Sequence of the first protein:
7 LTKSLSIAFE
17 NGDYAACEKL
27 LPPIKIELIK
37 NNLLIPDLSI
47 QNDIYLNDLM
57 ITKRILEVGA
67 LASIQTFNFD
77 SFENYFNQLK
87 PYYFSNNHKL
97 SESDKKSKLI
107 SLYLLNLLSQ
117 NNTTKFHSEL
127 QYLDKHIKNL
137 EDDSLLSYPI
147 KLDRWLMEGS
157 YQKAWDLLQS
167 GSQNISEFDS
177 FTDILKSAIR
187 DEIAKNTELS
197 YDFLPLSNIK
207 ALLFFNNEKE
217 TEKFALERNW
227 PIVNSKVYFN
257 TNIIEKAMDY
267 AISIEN

This data describes a binding interaction between two proteins.

Sequence of the second protein:
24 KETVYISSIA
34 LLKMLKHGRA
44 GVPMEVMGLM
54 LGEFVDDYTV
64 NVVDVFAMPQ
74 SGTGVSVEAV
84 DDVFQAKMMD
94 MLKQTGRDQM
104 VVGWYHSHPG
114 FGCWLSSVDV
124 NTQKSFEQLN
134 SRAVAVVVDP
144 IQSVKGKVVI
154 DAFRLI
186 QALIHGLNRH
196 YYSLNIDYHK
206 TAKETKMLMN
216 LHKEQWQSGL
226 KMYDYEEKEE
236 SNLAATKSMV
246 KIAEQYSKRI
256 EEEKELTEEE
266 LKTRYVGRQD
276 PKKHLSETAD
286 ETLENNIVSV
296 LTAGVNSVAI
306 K

Interface contacts:
Residue V295 in the second protein contacts residue I259 in the first protein (closest heavy-atom distance 4.0 Å).
Residue I292 in the second protein contacts residue A263 in the first protein (closest heavy-atom distance 4.0 Å).
Residue G299 in the second protein contacts residue I259 in the first protein (closest heavy-atom distance 4.6 Å).
Residue V295 in the second protein is in contact with residue A263 in the first protein (closest heavy-atom distance 4.5 Å).
Residue I292 in the second protein contacts residue I270 in the first protein (closest heavy-atom distance 3.5 Å).
Residue L296 in the second protein is in contact with residue M264 in the first protein (closest heavy-atom distance 4.4 Å).
Residue G299 in the second protein interacts with residue I260 in the first protein (closest heavy-atom distance 3.4 Å).
Residue L296 in the second protein is in contact with residue A263 in the first protein (closest heavy-atom distance 3.9 Å).
Residue I292 in the second protein contacts residue A267 in the first protein (closest heavy-atom distance 4.7 Å).
Residue I292 in the second protein interacts with residue Y266 in the first protein (closest heavy-atom distance 4.1 Å).
Residue V300 in the second protein interacts with residue I260 in the first protein (closest heavy-atom distance 4.5 Å).
Residue V303 in the second protein contacts residue I260 in the first protein (closest heavy-atom distance 3.8 Å).
Residue L296 in the second protein interacts with residue I260 in the first protein (closest heavy-atom distance 3.6 Å).
Residue V303 in the second protein contacts residue N258 in the first protein (closest heavy-atom distance 4.9 Å).
Residue L288 in the second protein interacts with residue I270 in the first protein (closest heavy-atom distance 4.7 Å).